Interface contacts:
Residue T311 in protein 2 interacts with residue L32 in protein 1 (closest heavy-atom distance 3.3 Å).
Residue G125 in protein 2 is in contact with residue Q75 in protein 1 (closest heavy-atom distance 2.9 Å).
Residue W264 in protein 2 interacts with residue S79 in protein 1 (closest heavy-atom distance 3.5 Å).
Residue Y310 in protein 2 contacts residue L32 in protein 1 (closest heavy-atom distance 3.5 Å).
Residue R342 in protein 2 contacts residue R50 in protein 1 (closest heavy-atom distance 3.3 Å).
Residue R322 in protein 2 contacts residue R22 in protein 1 (closest heavy-atom distance 3.1 Å).
Residue Q314 in protein 2 contacts residue P26 in protein 1 (closest heavy-atom distance 3.5 Å).
Residue Y310 in protein 2 contacts residue I34 in protein 1 (closest heavy-atom distance 2.7 Å).
Residue R342 in protein 2 interacts with residue R43 in protein 1 (closest heavy-atom distance 3.4 Å).
Residue R342 in protein 2 is in contact with residue A46 in protein 1 (closest heavy-atom distance 3.6 Å).
Residue Y310 in protein 2 contacts residue M39 in protein 1 (closest heavy-atom distance 3.6 Å).
Residue P280 in protein 2 contacts residue E58 in protein 1 (closest heavy-atom distance 3.7 Å).
Residue D323 in protein 2 is in contact with residue W24 in protein 1 (closest heavy-atom distance 3.7 Å).
Residue S119 in protein 2 contacts residue L68 in protein 1 (closest heavy-atom distance 3.8 Å).
Residue I320 in protein 2 is in contact with residue W24 in protein 1 (closest heavy-atom distance 3.0 Å).
Residue R322 in protein 2 is in contact with residue W24 in protein 1 (closest heavy-atom distance 3.6 Å).
Residue A319 in protein 2 is in contact with residue W24 in protein 1 (closest heavy-atom distance 3.7 Å).
Residue Q314 in protein 2 interacts with residue N30 in protein 1 (closest heavy-atom distance 3.1 Å).
Residue Q314 in protein 2 interacts with residue H27 in protein 1 (closest heavy-atom distance 2.9 Å).
Residue F433 in protein 2 interacts with residue L32 in protein 1 (closest heavy-atom distance 3.6 Å).
Residue L335 in protein 2 contacts residue M39 in protein 1 (closest heavy-atom distance 3.8 Å).
Residue N291 in protein 2 is in contact with residue R50 in protein 1 (closest heavy-atom distance 3.6 Å).
Residue Y310 in protein 2 is in contact with residue F33 in protein 1 (closest heavy-atom distance 3.4 Å).
Residue L335 in protein 2 contacts residue T42 in protein 1 (closest heavy-atom distance 3.5 Å).
Residue P280 in protein 2 interacts with residue K62 in protein 1 (closest heavy-atom distance 3.7 Å).
Residue V330 in protein 2 is in contact with residue L32 in protein 1 (closest heavy-atom distance 3.8 Å).
Residue L312 in protein 2 interacts with residue N30 in protein 1 (closest heavy-atom distance 3.1 Å).
Residue W264 in protein 2 interacts with residue R82 in protein 1 (closest heavy-atom distance 3.2 Å).
Residue L269 in protein 2 contacts residue R72 in protein 1 (closest heavy-atom distance 3.4 Å).
Residue I320 in protein 2 contacts residue F23 in protein 1 (closest heavy-atom distance 3.6 Å).
Residue V122 in protein 2 is in contact with residue L68 in protein 1 (closest heavy-atom distance 3.6 Å).
Residue P266 in protein 2 contacts residue R72 in protein 1 (closest heavy-atom distance 3.9 Å).
Residue V283 in protein 2 interacts with residue L65 in protein 1 (closest heavy-atom distance 3.8 Å).
Residue R313 in protein 2 is in contact with residue N30 in protein 1 (closest heavy-atom distance 3.5 Å).
Residue F433 in protein 2 is in contact with residue N30 in protein 1 (closest heavy-atom distance 3.8 Å).
Residue F95 in protein 2 is in contact with residue L65 in protein 1 (closest heavy-atom distance 3.7 Å).
Residue L312 in protein 2 contacts residue I34 in protein 1 (closest heavy-atom distance 3.8 Å).
Residue V243 in protein 2 contacts residue T61 in protein 1 (closest heavy-atom distance 3.9 Å).
Residue L118 in protein 2 contacts residue L68 in protein 1 (closest heavy-atom distance 3.4 Å).
Residue P280 in protein 2 interacts with residue T61 in protein 1 (closest heavy-atom distance 3.8 Å).
Residue D287 in protein 2 is in contact with residue R57 in protein 1 (closest heavy-atom distance 3.4 Å).
Residue L312 in protein 2 contacts residue V31 in protein 1 (closest heavy-atom distance 3.3 Å).
Residue P321 in protein 2 contacts residue F23 in protein 1 (closest heavy-atom distance 3.6 Å).
Residue L118 in protein 2 interacts with residue E69 in protein 1 (closest heavy-atom distance 3.4 Å).
Residue I267 in protein 2 interacts with residue R72 in protein 1 (closest heavy-atom distance 2.7 Å).
Residue V122 in protein 2 is in contact with residue Q75 in protein 1 (closest heavy-atom distance 3.4 Å).
Residue K331 in protein 2 contacts residue F33 in protein 1 (closest heavy-atom distance 2.8 Å).
Residue L339 in protein 2 interacts with residue T42 in protein 1 (closest heavy-atom distance 3.5 Å).
Residue Y310 in protein 2 contacts residue K36 in protein 1 (closest heavy-atom distance 2.9 Å).
Residue C295 in protein 2 interacts with residue R50 in protein 1 (closest heavy-atom distance 3.5 Å).
Residue P321 in protein 2 is in contact with residue W24 in protein 1 (closest heavy-atom distance 3.1 Å).
Residue P317 in protein 2 contacts residue P26 in protein 1 (closest heavy-atom distance 3.8 Å).
Residue V122 in protein 2 interacts with residue D71 in protein 1 (closest heavy-atom distance 3.7 Å).
Residue L312 in protein 2 interacts with residue L32 in protein 1 (closest heavy-atom distance 3.2 Å).
Residue F284 in protein 2 contacts residue T61 in protein 1 (closest heavy-atom distance 3.6 Å).
Residue T311 in protein 2 is in contact with residue F33 in protein 1 (closest heavy-atom distance 3.7 Å).
Residue L339 in protein 2 is in contact with residue A46 in protein 1 (closest heavy-atom distance 3.7 Å).
Residue L335 in protein 2 is in contact with residue T38 in protein 1 (closest heavy-atom distance 3.6 Å).
Residue P266 in protein 2 is in contact with residue S79 in protein 1 (closest heavy-atom distance 3.4 Å).
Residue F271 in protein 2 interacts with residue E69 in protein 1 (closest heavy-atom distance 3.5 Å).

Sequence of protein 2:
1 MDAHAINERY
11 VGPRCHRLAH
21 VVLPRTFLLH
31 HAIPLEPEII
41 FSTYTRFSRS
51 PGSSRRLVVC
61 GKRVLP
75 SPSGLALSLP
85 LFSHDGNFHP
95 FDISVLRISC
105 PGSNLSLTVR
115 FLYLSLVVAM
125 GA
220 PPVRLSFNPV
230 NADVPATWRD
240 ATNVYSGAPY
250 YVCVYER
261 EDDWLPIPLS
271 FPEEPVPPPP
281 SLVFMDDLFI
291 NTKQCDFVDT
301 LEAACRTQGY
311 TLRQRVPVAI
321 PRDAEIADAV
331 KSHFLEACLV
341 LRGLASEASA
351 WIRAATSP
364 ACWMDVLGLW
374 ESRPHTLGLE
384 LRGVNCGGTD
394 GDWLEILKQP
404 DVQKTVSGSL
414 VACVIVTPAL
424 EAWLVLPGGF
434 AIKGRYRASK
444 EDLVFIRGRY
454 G

Sequence of protein 1:
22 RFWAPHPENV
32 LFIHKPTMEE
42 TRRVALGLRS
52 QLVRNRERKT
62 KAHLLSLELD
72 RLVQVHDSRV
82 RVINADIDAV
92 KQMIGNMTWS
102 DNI

The following describes two proteins that form a bound complex.